Sequence of protein 2:
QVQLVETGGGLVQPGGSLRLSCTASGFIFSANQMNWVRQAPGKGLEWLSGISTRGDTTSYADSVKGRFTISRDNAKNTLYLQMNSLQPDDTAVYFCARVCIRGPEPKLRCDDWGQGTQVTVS

Sequence of protein 1:
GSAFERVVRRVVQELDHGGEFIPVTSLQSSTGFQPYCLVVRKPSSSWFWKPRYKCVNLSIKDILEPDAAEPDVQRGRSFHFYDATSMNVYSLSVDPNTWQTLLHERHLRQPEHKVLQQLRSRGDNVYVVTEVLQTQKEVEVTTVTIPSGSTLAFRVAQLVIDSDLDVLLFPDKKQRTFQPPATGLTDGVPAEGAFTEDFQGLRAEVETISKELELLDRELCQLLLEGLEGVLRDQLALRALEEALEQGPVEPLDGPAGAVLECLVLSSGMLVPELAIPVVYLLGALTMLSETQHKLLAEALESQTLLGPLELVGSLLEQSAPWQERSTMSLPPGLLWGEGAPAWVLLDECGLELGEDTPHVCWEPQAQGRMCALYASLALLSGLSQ

These two protein chains interact to form a complex.

Interface contacts:
Residue E380 in protein 1 is in contact with residue R109 in protein 2 (closest heavy-atom distance 3.1 Å).
Residue T234 in protein 1 is in contact with residue W47 in protein 2 (closest heavy-atom distance 3.7 Å).
Residue G235 in protein 1 interacts with residue G103 in protein 2 (closest heavy-atom distance 3.9 Å).
Residue G235 in protein 1 is in contact with residue C100 in protein 2 (closest heavy-atom distance 3.2 Å).
Residue L236 in protein 1 interacts with residue G103 in protein 2 (closest heavy-atom distance 3.6 Å).
Residue L219 in protein 1 interacts with residue A31 in protein 2 (closest heavy-atom distance 3.8 Å).
Residue Q230 in protein 1 is in contact with residue Q33 in protein 2 (closest heavy-atom distance 2.8 Å).
Residue A376 in protein 1 is in contact with residue R109 in protein 2 (closest heavy-atom distance 3.6 Å).
Residue E411 in protein 1 is in contact with residue Q39 in protein 2 (closest heavy-atom distance 3.3 Å).
Residue Q226 in protein 1 contacts residue N32 in protein 2 (closest heavy-atom distance 3.0 Å).
Residue Q226 in protein 1 contacts residue R98 in protein 2 (closest heavy-atom distance 3.2 Å).
Residue P231 in protein 1 contacts residue I101 in protein 2 (closest heavy-atom distance 3.6 Å).
Residue E422 in protein 1 is in contact with residue Q39 in protein 2 (closest heavy-atom distance 3.6 Å).
Residue P231 in protein 1 is in contact with residue V99 in protein 2 (closest heavy-atom distance 3.6 Å).
Residue A233 in protein 1 contacts residue W47 in protein 2 (closest heavy-atom distance 3.7 Å).
Residue H418 in protein 1 contacts residue G44 in protein 2 (closest heavy-atom distance 3.2 Å).
Residue R227 in protein 1 interacts with residue D111 in protein 2 (closest heavy-atom distance 2.6 Å).
Residue K225 in protein 1 is in contact with residue R98 in protein 2 (closest heavy-atom distance 3.8 Å).
Residue A233 in protein 1 contacts residue Q33 in protein 2 (closest heavy-atom distance 3.4 Å).
Residue A233 in protein 1 contacts residue I51 in protein 2 (closest heavy-atom distance 3.6 Å).
Residue D223 in protein 1 interacts with residue F27 in protein 2 (closest heavy-atom distance 3.6 Å).
Residue R381 in protein 1 interacts with residue Q39 in protein 2 (closest heavy-atom distance 3.1 Å).
Residue V211 in protein 1 contacts residue A31 in protein 2 (closest heavy-atom distance 3.5 Å).
Residue Q226 in protein 1 is in contact with residue A31 in protein 2 (closest heavy-atom distance 3.3 Å).
Residue S382 in protein 1 is in contact with residue L45 in protein 2 (closest heavy-atom distance 3.7 Å).
Residue R227 in protein 1 interacts with residue V99 in protein 2 (closest heavy-atom distance 3.7 Å).
Residue D213 in protein 1 is in contact with residue T53 in protein 2 (closest heavy-atom distance 2.5 Å).
Residue R381 in protein 1 contacts residue F95 in protein 2 (closest heavy-atom distance 3.4 Å).
Residue A233 in protein 1 is in contact with residue G50 in protein 2 (closest heavy-atom distance 3.2 Å).
Residue C420 in protein 1 contacts residue Q39 in protein 2 (closest heavy-atom distance 3.5 Å).
Residue P231 in protein 1 contacts residue C100 in protein 2 (closest heavy-atom distance 3.8 Å).
Residue A233 in protein 1 interacts with residue S52 in protein 2 (closest heavy-atom distance 3.6 Å).
Residue E380 in protein 1 contacts residue C110 in protein 2 (closest heavy-atom distance 2.6 Å).
Residue Q374 in protein 1 interacts with residue R109 in protein 2 (closest heavy-atom distance 2.7 Å).
Residue L236 in protein 1 is in contact with residue R102 in protein 2 (closest heavy-atom distance 3.3 Å).
Residue A233 in protein 1 contacts residue T58 in protein 2 (closest heavy-atom distance 3.5 Å).
Residue C420 in protein 1 interacts with residue L45 in protein 2 (closest heavy-atom distance 3.8 Å).
Residue A233 in protein 1 interacts with residue S59 in protein 2 (closest heavy-atom distance 3.5 Å).
Residue S214 in protein 1 is in contact with residue D56 in protein 2 (closest heavy-atom distance 3.7 Å).
Residue G235 in protein 1 contacts residue R102 in protein 2 (closest heavy-atom distance 2.8 Å).
Residue D213 in protein 1 contacts residue S52 in protein 2 (closest heavy-atom distance 3.8 Å).
Residue T416 in protein 1 contacts residue G42 in protein 2 (closest heavy-atom distance 3.3 Å).
Residue D223 in protein 1 interacts with residue G26 in protein 2 (closest heavy-atom distance 3.6 Å).
Residue K225 in protein 1 interacts with residue D112 in protein 2 (closest heavy-atom distance 3.0 Å).
Residue T383 in protein 1 contacts residue L45 in protein 2 (closest heavy-atom distance 3.0 Å).
Residue A233 in protein 1 is in contact with residue T57 in protein 2 (closest heavy-atom distance 3.3 Å).
Residue P231 in protein 1 interacts with residue Q33 in protein 2 (closest heavy-atom distance 3.6 Å).
Residue Q230 in protein 1 interacts with residue V99 in protein 2 (closest heavy-atom distance 3.4 Å).
Residue D215 in protein 1 contacts residue R54 in protein 2 (closest heavy-atom distance 3.3 Å).
Residue T234 in protein 1 is in contact with residue S59 in protein 2 (closest heavy-atom distance 3.6 Å).
Residue K225 in protein 1 is in contact with residue D111 in protein 2 (closest heavy-atom distance 3.5 Å).
Residue D223 in protein 1 is in contact with residue R98 in protein 2 (closest heavy-atom distance 2.4 Å).
Residue S382 in protein 1 contacts residue R109 in protein 2 (closest heavy-atom distance 3.7 Å).
Residue G235 in protein 1 is in contact with residue I101 in protein 2 (closest heavy-atom distance 3.2 Å).
Residue T234 in protein 1 interacts with residue R102 in protein 2 (closest heavy-atom distance 2.6 Å).
Residue Q230 in protein 1 is in contact with residue A31 in protein 2 (closest heavy-atom distance 3.2 Å).
Residue R381 in protein 1 contacts residue W113 in protein 2 (closest heavy-atom distance 3.3 Å).
Residue T237 in protein 1 contacts residue I101 in protein 2 (closest heavy-atom distance 3.8 Å).
Residue P232 in protein 1 interacts with residue Q33 in protein 2 (closest heavy-atom distance 3.3 Å).
Residue Q230 in protein 1 contacts residue N32 in protein 2 (closest heavy-atom distance 3.2 Å).